This data describes a binding interaction between two proteins.

Sequence of the first protein:
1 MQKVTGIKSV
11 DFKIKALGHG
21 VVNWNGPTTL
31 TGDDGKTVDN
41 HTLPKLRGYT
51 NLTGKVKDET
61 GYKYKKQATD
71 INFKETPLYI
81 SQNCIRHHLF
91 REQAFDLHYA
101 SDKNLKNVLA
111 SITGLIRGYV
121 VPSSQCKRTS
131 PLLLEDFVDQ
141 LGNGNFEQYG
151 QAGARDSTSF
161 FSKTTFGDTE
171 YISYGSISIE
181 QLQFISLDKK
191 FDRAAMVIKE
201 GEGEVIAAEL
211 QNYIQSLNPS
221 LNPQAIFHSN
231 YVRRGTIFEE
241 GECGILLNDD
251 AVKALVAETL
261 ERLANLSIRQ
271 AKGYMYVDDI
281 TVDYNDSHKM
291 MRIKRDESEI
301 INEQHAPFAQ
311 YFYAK

Contacts between the two chains:
Residue G63 in the second protein is in contact with residue T236 in the first protein (closest heavy-atom distance 3.1 Å).
Residue K290 in the second protein interacts with residue D136 in the first protein (closest heavy-atom distance 3.1 Å).
Residue D64 in the second protein interacts with residue F238 in the first protein (closest heavy-atom distance 3.4 Å).
Residue I101 in the second protein interacts with residue N25 in the first protein (closest heavy-atom distance 3.0 Å).
Residue E100 in the second protein contacts residue N25 in the first protein (closest heavy-atom distance 3.3 Å).
Residue W11 in the second protein contacts residue Q82 in the first protein (closest heavy-atom distance 3.2 Å).
Residue V318 in the second protein contacts residue R233 in the first protein (closest heavy-atom distance 3.3 Å).
Residue V331 in the second protein interacts with residue M290 in the first protein (closest heavy-atom distance 3.4 Å).
Residue T98 in the second protein is in contact with residue L46 in the first protein (closest heavy-atom distance 3.3 Å).
Residue Q281 in the second protein contacts residue G61 in the first protein (closest heavy-atom distance 2.9 Å).
Residue E100 in the second protein interacts with residue S81 in the first protein (closest heavy-atom distance 3.3 Å).
Residue G280 in the second protein contacts residue T60 in the first protein (closest heavy-atom distance 3.1 Å).
Residue S292 in the second protein is in contact with residue R47 in the first protein (closest heavy-atom distance 3.3 Å).
Residue V24 in the second protein contacts residue Q125 in the first protein (closest heavy-atom distance 3.0 Å).
Residue S320 in the second protein interacts with residue L133 in the first protein (closest heavy-atom distance 3.2 Å).
Residue R60 in the second protein contacts residue E180 in the first protein (closest heavy-atom distance 3.2 Å).
Residue Q65 in the second protein is in contact with residue F191 in the first protein (closest heavy-atom distance 3.2 Å).
Residue S9 in the second protein contacts residue D136 in the first protein (closest heavy-atom distance 2.9 Å).
Residue P25 in the second protein is in contact with residue Q125 in the first protein (closest heavy-atom distance 3.2 Å).
Residue N315 in the second protein contacts residue V4 in the first protein (closest heavy-atom distance 3.1 Å).
Residue Y69 in the second protein interacts with residue D192 in the first protein (closest heavy-atom distance 3.1 Å).
Residue S320 in the second protein contacts residue S176 in the first protein (closest heavy-atom distance 2.9 Å).
Residue V331 in the second protein interacts with residue R295 in the first protein (closest heavy-atom distance 3.4 Å).
Residue N106 in the second protein is in contact with residue H98 in the first protein (closest heavy-atom distance 3.4 Å).
Residue G317 in the second protein contacts residue K8 in the first protein (closest heavy-atom distance 3.2 Å).
Residue M107 in the second protein is in contact with residue L97 in the first protein (closest heavy-atom distance 3.3 Å).
Residue D8 in the second protein contacts residue R47 in the first protein (closest heavy-atom distance 3.4 Å).
Residue R105 in the second protein interacts with residue H98 in the first protein (closest heavy-atom distance 3.4 Å).
Residue Q70 in the second protein contacts residue D192 in the first protein (closest heavy-atom distance 3.1 Å).
Residue E77 in the second protein contacts residue E239 in the first protein (closest heavy-atom distance 3.2 Å).
Residue N315 in the second protein contacts residue G235 in the first protein (closest heavy-atom distance 3.3 Å).
Residue N99 in the second protein contacts residue N25 in the first protein (closest heavy-atom distance 3.3 Å).
Residue K290 in the second protein is in contact with residue S81 in the first protein (closest heavy-atom distance 3.0 Å).
Residue Y330 in the second protein contacts residue M290 in the first protein (closest heavy-atom distance 3.2 Å).
Residue Q65 in the second protein is in contact with residue R233 in the first protein (closest heavy-atom distance 3.4 Å).
Residue L328 in the second protein interacts with residue E135 in the first protein (closest heavy-atom distance 3.4 Å).
Residue Q65 in the second protein is in contact with residue E180 in the first protein (closest heavy-atom distance 3.1 Å).
Residue Q70 in the second protein interacts with residue K190 in the first protein (closest heavy-atom distance 3.0 Å).
Residue M107 in the second protein contacts residue P122 in the first protein (closest heavy-atom distance 3.2 Å).
Residue R66 in the second protein contacts residue F238 in the first protein (closest heavy-atom distance 3.3 Å).
Residue W268 in the second protein is in contact with residue H98 in the first protein (closest heavy-atom distance 3.1 Å).
Residue K27 in the second protein is in contact with residue S123 in the first protein (closest heavy-atom distance 3.2 Å).
Residue E77 in the second protein interacts with residue E240 in the first protein (closest heavy-atom distance 3.1 Å).
Residue N315 in the second protein interacts with residue Q2 in the first protein (closest heavy-atom distance 3.1 Å).
Residue Q96 in the second protein contacts residue R47 in the first protein (closest heavy-atom distance 3.2 Å).
Residue S332 in the second protein interacts with residue R295 in the first protein (closest heavy-atom distance 3.3 Å).
Residue S319 in the second protein interacts with residue S9 in the first protein (closest heavy-atom distance 2.9 Å).
Residue Q65 in the second protein is in contact with residue R193 in the first protein (closest heavy-atom distance 2.9 Å).
Residue D8 in the second protein interacts with residue E135 in the first protein (closest heavy-atom distance 3.3 Å).
Residue A316 in the second protein interacts with residue R233 in the first protein (closest heavy-atom distance 2.4 Å).
Residue Y76 in the second protein is in contact with residue K190 in the first protein (closest heavy-atom distance 3.4 Å).
Residue A316 in the second protein interacts with residue V4 in the first protein (closest heavy-atom distance 3.3 Å).
Residue E100 in the second protein is in contact with residue Y79 in the first protein (closest heavy-atom distance 2.2 Å).
Residue K67 in the second protein contacts residue F191 in the first protein (closest heavy-atom distance 3.2 Å).
Residue V318 in the second protein interacts with residue M290 in the first protein (closest heavy-atom distance 3.1 Å).
Residue E77 in the second protein contacts residue F238 in the first protein (closest heavy-atom distance 3.5 Å).
Residue T98 in the second protein interacts with residue G48 in the first protein (closest heavy-atom distance 3.0 Å).
Residue G317 in the second protein interacts with residue Y311 in the first protein (closest heavy-atom distance 3.0 Å).
Residue R60 in the second protein is in contact with residue Q181 in the first protein (closest heavy-atom distance 3.3 Å).
Residue R66 in the second protein is in contact with residue F191 in the first protein (closest heavy-atom distance 3.4 Å).

Sequence of the second protein:
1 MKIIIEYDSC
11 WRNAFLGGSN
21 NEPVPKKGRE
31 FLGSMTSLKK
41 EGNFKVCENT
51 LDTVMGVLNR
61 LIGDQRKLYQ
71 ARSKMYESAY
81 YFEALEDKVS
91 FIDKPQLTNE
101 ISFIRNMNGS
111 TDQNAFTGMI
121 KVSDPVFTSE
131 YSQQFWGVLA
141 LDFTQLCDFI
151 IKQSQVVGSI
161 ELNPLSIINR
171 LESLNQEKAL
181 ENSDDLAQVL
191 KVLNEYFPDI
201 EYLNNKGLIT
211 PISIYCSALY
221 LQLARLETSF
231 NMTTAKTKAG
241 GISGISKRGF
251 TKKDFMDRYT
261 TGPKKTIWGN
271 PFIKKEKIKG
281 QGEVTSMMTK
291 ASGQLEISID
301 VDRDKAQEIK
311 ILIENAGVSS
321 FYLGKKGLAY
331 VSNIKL